Interface contacts:
Residue V67 in protein 1 contacts residue I17 in protein 2 (closest heavy-atom distance 4.0 Å).
Residue L60 in protein 1 contacts residue L20 in protein 2 (closest heavy-atom distance 3.2 Å).
Residue A70 in protein 1 is in contact with residue S16 in protein 2 (closest heavy-atom distance 3.2 Å).
Residue A66 in protein 1 interacts with residue K19 in protein 2 (closest heavy-atom distance 3.5 Å).
Residue L60 in protein 1 interacts with residue M24 in protein 2 (closest heavy-atom distance 4.2 Å).
Residue V71 in protein 1 contacts residue V13 in protein 2 (closest heavy-atom distance 3.7 Å).
Residue P35 in protein 1 interacts with residue K18 in protein 2 (closest heavy-atom distance 3.0 Å).
Residue M46 in protein 1 contacts residue I21 in protein 2 (closest heavy-atom distance 4.5 Å).
Residue I57 in protein 1 is in contact with residue M24 in protein 2 (closest heavy-atom distance 4.1 Å).
Residue L74 in protein 1 is in contact with residue L6 in protein 2 (closest heavy-atom distance 4.0 Å).
Residue F146 in protein 1 interacts with residue L6 in protein 2 (closest heavy-atom distance 4.4 Å).
Residue S31 in protein 1 contacts residue R11 in protein 2 (closest heavy-atom distance 2.7 Å).
Residue V36 in protein 1 is in contact with residue K18 in protein 2 (closest heavy-atom distance 3.4 Å).
Residue P58 in protein 1 interacts with residue M24 in protein 2 (closest heavy-atom distance 3.8 Å).
Residue L43 in protein 1 is in contact with residue M24 in protein 2 (closest heavy-atom distance 3.8 Å).
Residue L74 in protein 1 is in contact with residue V13 in protein 2 (closest heavy-atom distance 3.7 Å).
Residue L128 in protein 1 contacts residue M24 in protein 2 (closest heavy-atom distance 3.9 Å).
Residue V36 in protein 1 interacts with residue I17 in protein 2 (closest heavy-atom distance 3.8 Å).
Residue I135 in protein 1 contacts residue I17 in protein 2 (closest heavy-atom distance 3.8 Å).
Residue Q39 in protein 1 interacts with residue K18 in protein 2 (closest heavy-atom distance 4.2 Å).
Residue V36 in protein 1 is in contact with residue S14 in protein 2 (closest heavy-atom distance 3.3 Å).
Residue S132 in protein 1 contacts residue I17 in protein 2 (closest heavy-atom distance 3.8 Å).
Residue E150 in protein 1 contacts residue W3 in protein 2 (closest heavy-atom distance 3.3 Å).
Residue A70 in protein 1 contacts residue V13 in protein 2 (closest heavy-atom distance 3.9 Å).
Residue Q39 in protein 1 contacts residue T22 in protein 2 (closest heavy-atom distance 4.0 Å).
Residue V77 in protein 1 interacts with residue V5 in protein 2 (closest heavy-atom distance 4.0 Å).
Residue L143 in protein 1 interacts with residue S10 in protein 2 (closest heavy-atom distance 3.7 Å).
Residue P63 in protein 1 contacts residue S16 in protein 2 (closest heavy-atom distance 4.3 Å).
Residue P58 in protein 1 contacts residue S23 in protein 2 (closest heavy-atom distance 4.0 Å).
Residue Q39 in protein 1 interacts with residue I21 in protein 2 (closest heavy-atom distance 4.0 Å).
Residue V77 in protein 1 interacts with residue H9 in protein 2 (closest heavy-atom distance 3.5 Å).
Residue I32 in protein 1 contacts residue S14 in protein 2 (closest heavy-atom distance 3.5 Å).
Residue L74 in protein 1 interacts with residue S10 in protein 2 (closest heavy-atom distance 4.2 Å).
Residue T139 in protein 1 contacts residue S10 in protein 2 (closest heavy-atom distance 3.7 Å).
Residue I32 in protein 1 contacts residue S10 in protein 2 (closest heavy-atom distance 4.1 Å).
Residue I32 in protein 1 contacts residue R11 in protein 2 (closest heavy-atom distance 3.3 Å).
Residue A70 in protein 1 is in contact with residue T12 in protein 2 (closest heavy-atom distance 3.8 Å).
Residue Q39 in protein 1 contacts residue R25 in protein 2 (closest heavy-atom distance 4.0 Å).
Residue G78 in protein 1 interacts with residue L6 in protein 2 (closest heavy-atom distance 4.4 Å).
Residue P63 in protein 1 is in contact with residue S23 in protein 2 (closest heavy-atom distance 3.8 Å).
Residue V77 in protein 1 interacts with residue L6 in protein 2 (closest heavy-atom distance 4.4 Å).
Residue K153 in protein 1 interacts with residue W3 in protein 2 (closest heavy-atom distance 3.8 Å).
Residue L142 in protein 1 interacts with residue L6 in protein 2 (closest heavy-atom distance 4.3 Å).
Residue V67 in protein 1 contacts residue L20 in protein 2 (closest heavy-atom distance 3.9 Å).
Residue L43 in protein 1 interacts with residue I21 in protein 2 (closest heavy-atom distance 3.6 Å).
Residue L74 in protein 1 interacts with residue H9 in protein 2 (closest heavy-atom distance 4.1 Å).
Residue L143 in protein 1 interacts with residue A7 in protein 2 (closest heavy-atom distance 4.3 Å).
Residue N73 in protein 1 is in contact with residue H9 in protein 2 (closest heavy-atom distance 4.2 Å).
Residue I135 in protein 1 contacts residue V13 in protein 2 (closest heavy-atom distance 3.8 Å).
Residue H42 in protein 1 contacts residue R25 in protein 2 (closest heavy-atom distance 3.7 Å).
Residue V67 in protein 1 is in contact with residue S16 in protein 2 (closest heavy-atom distance 3.2 Å).
Residue T28 in protein 1 interacts with residue R11 in protein 2 (closest heavy-atom distance 4.3 Å).
Residue L60 in protein 1 is in contact with residue S23 in protein 2 (closest heavy-atom distance 3.9 Å).
Residue V64 in protein 1 is in contact with residue L20 in protein 2 (closest heavy-atom distance 4.2 Å).
Residue L143 in protein 1 contacts residue L6 in protein 2 (closest heavy-atom distance 3.6 Å).
Residue M46 in protein 1 contacts residue R25 in protein 2 (closest heavy-atom distance 3.1 Å).
Residue R76 in protein 1 is in contact with residue H9 in protein 2 (closest heavy-atom distance 3.8 Å).
Residue F146 in protein 1 interacts with residue W3 in protein 2 (closest heavy-atom distance 3.8 Å).
Residue P63 in protein 1 contacts residue L20 in protein 2 (closest heavy-atom distance 4.2 Å).
Residue I32 in protein 1 interacts with residue A7 in protein 2 (closest heavy-atom distance 4.2 Å).

Sequence of protein 1:
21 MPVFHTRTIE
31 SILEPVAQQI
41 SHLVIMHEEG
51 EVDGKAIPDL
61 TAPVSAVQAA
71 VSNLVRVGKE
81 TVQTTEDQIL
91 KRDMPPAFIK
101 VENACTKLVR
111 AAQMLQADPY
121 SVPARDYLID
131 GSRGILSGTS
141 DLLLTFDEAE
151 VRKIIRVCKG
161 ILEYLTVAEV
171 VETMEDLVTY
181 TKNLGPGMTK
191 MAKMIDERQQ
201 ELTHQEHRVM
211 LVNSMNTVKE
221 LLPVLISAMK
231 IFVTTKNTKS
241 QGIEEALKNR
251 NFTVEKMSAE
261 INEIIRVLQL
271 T

This data describes a binding interaction between two proteins.

Sequence of protein 2:
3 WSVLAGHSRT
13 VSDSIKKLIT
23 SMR